Contacts between the two chains:
Residue A105 in chain B is in contact with residue V3 in chain A (closest heavy-atom distance 4.9 Å).
Residue S104 in chain B interacts with residue P4 in chain A (closest heavy-atom distance 5.0 Å).
Residue P9 in chain B interacts with residue I6 in chain A (closest heavy-atom distance 3.2 Å).
Residue V106 in chain B interacts with residue C1 in chain A (closest heavy-atom distance 3.7 Å).
Residue S11 in chain B interacts with residue I6 in chain A (closest heavy-atom distance 3.0 Å).
Residue S104 in chain B interacts with residue V3 in chain A (closest heavy-atom distance 4.8 Å).
Residue W14 in chain B is in contact with residue V3 in chain A (closest heavy-atom distance 4.4 Å).
Residue W12 in chain B is in contact with residue I6 in chain A (closest heavy-atom distance 5.0 Å).
Residue G10 in chain B interacts with residue I6 in chain A (closest heavy-atom distance 3.6 Å).
Residue W14 in chain B interacts with residue G2 in chain A (closest heavy-atom distance 4.0 Å).
Residue S11 in chain B is in contact with residue P4 in chain A (closest heavy-atom distance 3.5 Å).
Residue A105 in chain B is in contact with residue C1 in chain A (closest heavy-atom distance 3.5 Å).
Residue E5 in chain B interacts with residue L10 in chain A (closest heavy-atom distance 3.3 Å).
Residue W14 in chain B interacts with residue P4 in chain A (closest heavy-atom distance 4.0 Å).
Residue E5 in chain B is in contact with residue V9 in chain A (closest heavy-atom distance 4.9 Å).
Residue C107 in chain B contacts residue C1 in chain A (closest heavy-atom distance 2.0 Å).
Residue V8 in chain B interacts with residue Q7 in chain A (closest heavy-atom distance 4.4 Å).
Residue V8 in chain B contacts residue V9 in chain A (closest heavy-atom distance 3.5 Å).
Residue V106 in chain B interacts with residue G2 in chain A (closest heavy-atom distance 4.0 Å).
Residue A105 in chain B interacts with residue G2 in chain A (closest heavy-atom distance 2.9 Å).
Residue T102 in chain B interacts with residue I6 in chain A (closest heavy-atom distance 3.9 Å).
Residue W12 in chain B interacts with residue P4 in chain A (closest heavy-atom distance 5.0 Å).
Residue S11 in chain B contacts residue V9 in chain A (closest heavy-atom distance 5.0 Å).
Residue V8 in chain B is in contact with residue P8 in chain A (closest heavy-atom distance 4.9 Å).
Residue Q101 in chain B is in contact with residue A5 in chain A (closest heavy-atom distance 3.1 Å).
Residue S11 in chain B contacts residue Q7 in chain A (closest heavy-atom distance 3.8 Å).
Residue W12 in chain B is in contact with residue L10 in chain A (closest heavy-atom distance 3.7 Å).
Residue S11 in chain B is in contact with residue P8 in chain A (closest heavy-atom distance 3.5 Å).
Residue V122 in chain B is in contact with residue L10 in chain A (closest heavy-atom distance 4.4 Å).
Residue P13 in chain B is in contact with residue P4 in chain A (closest heavy-atom distance 3.6 Å).
Residue V8 in chain B is in contact with residue I6 in chain A (closest heavy-atom distance 3.7 Å).
Residue Q101 in chain B interacts with residue I6 in chain A (closest heavy-atom distance 3.2 Å).
Residue W12 in chain B contacts residue P8 in chain A (closest heavy-atom distance 3.3 Å).
Residue L108 in chain B is in contact with residue C1 in chain A (closest heavy-atom distance 5.0 Å).
Residue G10 in chain B is in contact with residue P4 in chain A (closest heavy-atom distance 4.8 Å).
Residue C107 in chain B is in contact with residue G2 in chain A (closest heavy-atom distance 3.4 Å).

This data describes a binding interaction between two proteins.

Sequence of chain B:
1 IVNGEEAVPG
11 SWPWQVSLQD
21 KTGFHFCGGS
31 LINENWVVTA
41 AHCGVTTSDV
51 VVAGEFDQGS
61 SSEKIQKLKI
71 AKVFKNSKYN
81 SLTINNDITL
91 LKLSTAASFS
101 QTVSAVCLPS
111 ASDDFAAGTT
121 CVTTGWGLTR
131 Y

Sequence of chain A:
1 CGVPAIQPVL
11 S